Interface contacts:
Residue N99 in the second protein interacts with residue N89 in the first protein (closest heavy-atom distance 4.2 Å).
Residue Y101 in the second protein is in contact with residue V90 in the first protein (closest heavy-atom distance 3.3 Å).
Residue Y32 in the second protein is in contact with residue N89 in the first protein (closest heavy-atom distance 4.3 Å).
Residue D102 in the second protein contacts residue N89 in the first protein (closest heavy-atom distance 5.0 Å).
Residue F100 in the second protein interacts with residue N89 in the first protein (closest heavy-atom distance 4.0 Å).
Residue Y101 in the second protein interacts with residue D91 in the first protein (closest heavy-atom distance 3.7 Å).
Residue W52 in the second protein is in contact with residue P88 in the first protein (closest heavy-atom distance 3.6 Å).
Residue Y32 in the second protein interacts with residue V90 in the first protein (closest heavy-atom distance 4.5 Å).
Residue Y32 in the second protein contacts residue P88 in the first protein (closest heavy-atom distance 3.6 Å).
Residue G103 in the second protein interacts with residue D91 in the first protein (closest heavy-atom distance 4.1 Å).
Residue D102 in the second protein contacts residue V90 in the first protein (closest heavy-atom distance 5.0 Å).
Residue Y101 in the second protein is in contact with residue N89 in the first protein (closest heavy-atom distance 2.9 Å).
Residue Y32 in the second protein interacts with residue D91 in the first protein (closest heavy-atom distance 3.3 Å).
Residue D102 in the second protein contacts residue D91 in the first protein (closest heavy-atom distance 3.5 Å).

Sequence of the second protein:
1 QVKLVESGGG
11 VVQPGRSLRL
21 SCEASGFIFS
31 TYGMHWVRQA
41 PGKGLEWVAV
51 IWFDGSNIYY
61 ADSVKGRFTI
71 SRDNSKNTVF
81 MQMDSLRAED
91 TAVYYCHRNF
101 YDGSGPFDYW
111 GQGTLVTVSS

Sequence of the first protein:
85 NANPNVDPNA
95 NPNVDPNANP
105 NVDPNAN

These two protein chains interact to form a complex.